This data describes a binding interaction between two proteins.

Interface contacts:
Residue V193 in the first protein interacts with residue P121 in the second protein (closest heavy-atom distance 4.1 Å).
Residue S531 in the first protein interacts with residue R129 in the second protein (closest heavy-atom distance 4.0 Å).
Residue H200 in the first protein contacts residue Q205 in the second protein (closest heavy-atom distance 3.7 Å).
Residue F309 in the first protein contacts residue N276 in the second protein (closest heavy-atom distance 3.9 Å).
Residue R384 in the first protein contacts residue L281 in the second protein (closest heavy-atom distance 3.8 Å).
Residue T307 in the first protein contacts residue A279 in the second protein (closest heavy-atom distance 3.5 Å).
Residue P534 in the first protein interacts with residue Q202 in the second protein (closest heavy-atom distance 4.0 Å).
Residue T202 in the first protein interacts with residue Q202 in the second protein (closest heavy-atom distance 3.3 Å).
Residue F306 in the first protein is in contact with residue Q202 in the second protein (closest heavy-atom distance 4.2 Å).
Residue G308 in the first protein is in contact with residue Q202 in the second protein (closest heavy-atom distance 3.4 Å).
Residue S531 in the first protein is in contact with residue R282 in the second protein (closest heavy-atom distance 3.3 Å).
Residue P195 in the first protein is in contact with residue F122 in the second protein (closest heavy-atom distance 3.1 Å).
Residue S531 in the first protein contacts residue E203 in the second protein (closest heavy-atom distance 3.1 Å).
Residue M381 in the first protein is in contact with residue A279 in the second protein (closest heavy-atom distance 4.0 Å).
Residue R384 in the first protein contacts residue R280 in the second protein (closest heavy-atom distance 2.9 Å).
Residue Q383 in the first protein contacts residue R282 in the second protein (closest heavy-atom distance 3.0 Å).
Residue E216 in the first protein contacts residue R129 in the second protein (closest heavy-atom distance 3.1 Å).
Residue F306 in the first protein interacts with residue E203 in the second protein (closest heavy-atom distance 3.3 Å).
Residue Q383 in the first protein is in contact with residue R288 in the second protein (closest heavy-atom distance 3.6 Å).
Residue N380 in the first protein contacts residue M278 in the second protein (closest heavy-atom distance 3.6 Å).
Residue V201 in the first protein is in contact with residue Q205 in the second protein (closest heavy-atom distance 3.7 Å).
Residue P195 in the first protein is in contact with residue P121 in the second protein (closest heavy-atom distance 3.6 Å).
Residue G308 in the first protein interacts with residue L193 in the second protein (closest heavy-atom distance 3.3 Å).
Residue N380 in the first protein contacts residue L281 in the second protein (closest heavy-atom distance 3.4 Å).
Residue D310 in the first protein is in contact with residue Q202 in the second protein (closest heavy-atom distance 2.9 Å).
Residue L199 in the first protein is in contact with residue Q205 in the second protein (closest heavy-atom distance 3.9 Å).
Residue R384 in the first protein is in contact with residue E203 in the second protein (closest heavy-atom distance 3.7 Å).
Residue I388 in the first protein is in contact with residue R282 in the second protein (closest heavy-atom distance 3.8 Å).
Residue M314 in the first protein contacts residue R34 in the second protein (closest heavy-atom distance 3.4 Å).
Residue T307 in the first protein is in contact with residue R280 in the second protein (closest heavy-atom distance 2.7 Å).
Residue R384 in the first protein interacts with residue R282 in the second protein (closest heavy-atom distance 3.6 Å).
Residue N380 in the first protein contacts residue A279 in the second protein (closest heavy-atom distance 2.5 Å).
Residue P379 in the first protein interacts with residue S277 in the second protein (closest heavy-atom distance 3.5 Å).
Residue E216 in the first protein interacts with residue L283 in the second protein (closest heavy-atom distance 3.8 Å).
Residue T378 in the first protein interacts with residue A279 in the second protein (closest heavy-atom distance 3.8 Å).
Residue F309 in the first protein contacts residue M278 in the second protein (closest heavy-atom distance 3.3 Å).
Residue S311 in the first protein is in contact with residue H32 in the second protein (closest heavy-atom distance 3.1 Å).
Residue D532 in the first protein is in contact with residue R282 in the second protein (closest heavy-atom distance 3.1 Å).
Residue P379 in the first protein interacts with residue M278 in the second protein (closest heavy-atom distance 3.6 Å).
Residue F309 in the first protein is in contact with residue S277 in the second protein (closest heavy-atom distance 3.6 Å).
Residue G308 in the first protein is in contact with residue R280 in the second protein (closest heavy-atom distance 3.5 Å).
Residue N380 in the first protein is in contact with residue P194 in the second protein (closest heavy-atom distance 3.4 Å).
Residue Q383 in the first protein contacts residue I285 in the second protein (closest heavy-atom distance 3.7 Å).
Residue H305 in the first protein interacts with residue Q202 in the second protein (closest heavy-atom distance 3.4 Å).
Residue V194 in the first protein is in contact with residue F122 in the second protein (closest heavy-atom distance 3.8 Å).
Residue H200 in the first protein is in contact with residue E203 in the second protein (closest heavy-atom distance 2.9 Å).
Residue E216 in the first protein is in contact with residue I125 in the second protein (closest heavy-atom distance 3.7 Å).
Residue H200 in the first protein contacts residue F122 in the second protein (closest heavy-atom distance 3.8 Å).
Residue Q315 in the first protein is in contact with residue N33 in the second protein (closest heavy-atom distance 2.5 Å).
Residue D310 in the first protein is in contact with residue H32 in the second protein (closest heavy-atom distance 3.8 Å).
Residue V194 in the first protein is in contact with residue I125 in the second protein (closest heavy-atom distance 3.9 Å).
Residue S311 in the first protein is in contact with residue N276 in the second protein (closest heavy-atom distance 2.5 Å).
Residue R318 in the first protein contacts residue N33 in the second protein (closest heavy-atom distance 4.1 Å).
Residue T378 in the first protein interacts with residue M278 in the second protein (closest heavy-atom distance 3.7 Å).
Residue M314 in the first protein contacts residue H32 in the second protein (closest heavy-atom distance 3.4 Å).
Residue T529 in the first protein contacts residue R282 in the second protein (closest heavy-atom distance 3.5 Å).
Residue F306 in the first protein is in contact with residue R280 in the second protein (closest heavy-atom distance 4.1 Å).
Residue N380 in the first protein is in contact with residue R280 in the second protein (closest heavy-atom distance 4.2 Å).
Residue T529 in the first protein interacts with residue D284 in the second protein (closest heavy-atom distance 3.7 Å).
Residue V201 in the first protein interacts with residue Q202 in the second protein (closest heavy-atom distance 4.2 Å).

Sequence of the first protein:
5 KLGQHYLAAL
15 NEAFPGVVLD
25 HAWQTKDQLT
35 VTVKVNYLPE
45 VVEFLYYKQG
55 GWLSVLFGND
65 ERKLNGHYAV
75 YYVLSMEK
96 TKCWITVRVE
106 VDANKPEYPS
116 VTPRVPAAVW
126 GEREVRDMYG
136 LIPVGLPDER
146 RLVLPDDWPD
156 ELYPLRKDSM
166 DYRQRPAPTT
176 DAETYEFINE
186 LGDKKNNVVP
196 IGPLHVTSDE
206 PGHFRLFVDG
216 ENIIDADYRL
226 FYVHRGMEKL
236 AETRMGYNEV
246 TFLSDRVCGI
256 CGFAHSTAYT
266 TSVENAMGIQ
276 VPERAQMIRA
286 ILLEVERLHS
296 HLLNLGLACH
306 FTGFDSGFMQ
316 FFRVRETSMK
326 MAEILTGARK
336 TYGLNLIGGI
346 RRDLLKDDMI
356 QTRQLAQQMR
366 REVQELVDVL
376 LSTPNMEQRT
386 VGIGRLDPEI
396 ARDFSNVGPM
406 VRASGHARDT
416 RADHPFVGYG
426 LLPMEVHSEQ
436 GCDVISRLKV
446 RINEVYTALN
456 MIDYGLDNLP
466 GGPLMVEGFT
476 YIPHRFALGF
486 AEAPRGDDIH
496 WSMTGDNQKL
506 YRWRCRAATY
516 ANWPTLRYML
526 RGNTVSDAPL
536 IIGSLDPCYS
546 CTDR

Sequence of the second protein:
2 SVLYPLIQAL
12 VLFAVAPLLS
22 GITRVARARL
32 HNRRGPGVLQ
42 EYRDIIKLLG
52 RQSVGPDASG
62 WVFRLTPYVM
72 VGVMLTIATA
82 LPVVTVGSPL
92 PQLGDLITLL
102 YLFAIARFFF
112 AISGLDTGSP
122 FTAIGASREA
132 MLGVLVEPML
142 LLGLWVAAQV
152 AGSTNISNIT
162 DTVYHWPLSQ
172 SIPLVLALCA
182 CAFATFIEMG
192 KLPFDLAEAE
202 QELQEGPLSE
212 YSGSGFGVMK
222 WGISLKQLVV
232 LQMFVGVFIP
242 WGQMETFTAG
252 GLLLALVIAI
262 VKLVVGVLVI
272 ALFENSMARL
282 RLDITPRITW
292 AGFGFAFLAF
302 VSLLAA